Sequence of chain B:
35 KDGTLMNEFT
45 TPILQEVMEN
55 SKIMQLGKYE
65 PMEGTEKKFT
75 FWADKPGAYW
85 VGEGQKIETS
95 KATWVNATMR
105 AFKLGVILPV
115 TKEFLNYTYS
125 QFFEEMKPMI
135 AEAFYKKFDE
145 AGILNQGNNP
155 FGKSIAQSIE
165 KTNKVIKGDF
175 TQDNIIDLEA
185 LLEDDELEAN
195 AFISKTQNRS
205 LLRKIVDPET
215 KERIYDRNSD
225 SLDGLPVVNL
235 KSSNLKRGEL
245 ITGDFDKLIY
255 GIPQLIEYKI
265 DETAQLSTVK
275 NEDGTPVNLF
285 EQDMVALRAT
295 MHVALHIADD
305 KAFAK

The following describes two proteins that form a bound complex.

Sequence of chain A:
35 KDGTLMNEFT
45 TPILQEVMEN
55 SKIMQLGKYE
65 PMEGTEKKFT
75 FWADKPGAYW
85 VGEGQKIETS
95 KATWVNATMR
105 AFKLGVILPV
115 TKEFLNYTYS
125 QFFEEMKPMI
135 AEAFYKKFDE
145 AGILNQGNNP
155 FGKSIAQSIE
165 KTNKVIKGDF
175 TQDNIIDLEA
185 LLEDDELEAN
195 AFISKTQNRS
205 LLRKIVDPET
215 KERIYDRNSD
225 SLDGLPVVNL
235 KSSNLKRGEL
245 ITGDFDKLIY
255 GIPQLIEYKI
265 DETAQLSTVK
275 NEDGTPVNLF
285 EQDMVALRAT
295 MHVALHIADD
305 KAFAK

Interface contacts:
Residue E187 in chain B is in contact with residue T200 in chain A (closest heavy-atom distance 3.1 Å).
Residue E187 in chain B contacts residue Q201 in chain A (closest heavy-atom distance 3.1 Å).
Residue K79 in chain B contacts residue K141 in chain A (closest heavy-atom distance 2.4 Å).
Residue P80 in chain B contacts residue T102 in chain A (closest heavy-atom distance 2.9 Å).
Residue E187 in chain B interacts with residue L205 in chain A (closest heavy-atom distance 3.7 Å).
Residue A77 in chain B is in contact with residue A137 in chain A (closest heavy-atom distance 3.8 Å).
Residue K79 in chain B interacts with residue F138 in chain A (closest heavy-atom distance 3.5 Å).
Residue Y83 in chain B contacts residue M103 in chain A (closest heavy-atom distance 2.9 Å).
Residue T74 in chain B interacts with residue P46 in chain A (closest heavy-atom distance 2.0 Å).
Residue A184 in chain B is in contact with residue S204 in chain A (closest heavy-atom distance 3.0 Å).
Residue G81 in chain B interacts with residue K141 in chain A (closest heavy-atom distance 3.2 Å).
Residue V85 in chain B interacts with residue T102 in chain A (closest heavy-atom distance 2.5 Å).
Residue Y83 in chain B is in contact with residue A101 in chain A (closest heavy-atom distance 1.6 Å).
Residue Y83 in chain B contacts residue N100 in chain A (closest heavy-atom distance 1.8 Å).
Residue F73 in chain B interacts with residue T44 in chain A (closest heavy-atom distance 1.5 Å).
Residue V85 in chain B contacts residue R104 in chain A (closest heavy-atom distance 1.9 Å).
Residue W84 in chain B interacts with residue M103 in chain A (closest heavy-atom distance 2.8 Å).
Residue A82 in chain B is in contact with residue M103 in chain A (closest heavy-atom distance 3.1 Å).
Residue K72 in chain B contacts residue T44 in chain A (closest heavy-atom distance 2.3 Å).
Residue W84 in chain B is in contact with residue A101 in chain A (closest heavy-atom distance 3.5 Å).
Residue D78 in chain B interacts with residue F138 in chain A (closest heavy-atom distance 3.8 Å).
Residue P80 in chain B interacts with residue A137 in chain A (closest heavy-atom distance 3.1 Å).
Residue F75 in chain B interacts with residue T45 in chain A (closest heavy-atom distance 3.2 Å).
Residue D188 in chain B contacts residue S204 in chain A (closest heavy-atom distance 3.5 Å).
Residue F73 in chain B interacts with residue T45 in chain A (closest heavy-atom distance 2.0 Å).
Residue F73 in chain B interacts with residue P46 in chain A (closest heavy-atom distance 2.1 Å).
Residue A82 in chain B is in contact with residue A101 in chain A (closest heavy-atom distance 3.7 Å).
Residue D78 in chain B contacts residue K140 in chain A (closest heavy-atom distance 4.0 Å).
Residue T93 in chain B interacts with residue F43 in chain A (closest heavy-atom distance 3.1 Å).
Residue A82 in chain B interacts with residue T102 in chain A (closest heavy-atom distance 1.2 Å).
Residue G88 in chain B is in contact with residue F106 in chain A (closest heavy-atom distance 2.9 Å).
Residue D78 in chain B interacts with residue M133 in chain A (closest heavy-atom distance 3.2 Å).
Residue E187 in chain B is in contact with residue S204 in chain A (closest heavy-atom distance 0.5 Å).
Residue P80 in chain B interacts with residue F142 in chain A (closest heavy-atom distance 2.8 Å).
Residue D78 in chain B is in contact with residue I134 in chain A (closest heavy-atom distance 3.1 Å).
Residue E87 in chain B is in contact with residue A105 in chain A (closest heavy-atom distance 3.6 Å).
Residue Y83 in chain B contacts residue T102 in chain A (closest heavy-atom distance 1.1 Å).
Residue I180 in chain B interacts with residue K208 in chain A (closest heavy-atom distance 2.5 Å).
Residue G86 in chain B contacts residue A105 in chain A (closest heavy-atom distance 1.3 Å).
Residue E187 in chain B contacts residue R203 in chain A (closest heavy-atom distance 4.0 Å).
Residue P80 in chain B contacts residue F138 in chain A (closest heavy-atom distance 1.9 Å).
Residue G86 in chain B is in contact with residue F106 in chain A (closest heavy-atom distance 3.8 Å).
Residue E87 in chain B is in contact with residue F106 in chain A (closest heavy-atom distance 4.0 Å).
Residue P80 in chain B contacts residue K141 in chain A (closest heavy-atom distance 2.0 Å).
Residue G228 in chain B is in contact with residue D220 in chain A (closest heavy-atom distance 3.2 Å).
Residue G86 in chain B interacts with residue M103 in chain A (closest heavy-atom distance 1.7 Å).
Residue V85 in chain B contacts residue M103 in chain A (closest heavy-atom distance 2.1 Å).
Residue F75 in chain B interacts with residue P46 in chain A (closest heavy-atom distance 2.4 Å).
Residue E87 in chain B contacts residue R104 in chain A (closest heavy-atom distance 1.6 Å).
Residue T74 in chain B contacts residue T45 in chain A (closest heavy-atom distance 1.2 Å).
Residue T74 in chain B is in contact with residue T44 in chain A (closest heavy-atom distance 1.7 Å).
Residue W84 in chain B contacts residue T102 in chain A (closest heavy-atom distance 1.1 Å).
Residue T74 in chain B interacts with residue F43 in chain A (closest heavy-atom distance 4.1 Å).
Residue K72 in chain B interacts with residue F43 in chain A (closest heavy-atom distance 3.8 Å).
Residue D78 in chain B interacts with residue A137 in chain A (closest heavy-atom distance 1.2 Å).
Residue G88 in chain B is in contact with residue R104 in chain A (closest heavy-atom distance 3.9 Å).
Residue K79 in chain B interacts with residue A137 in chain A (closest heavy-atom distance 2.3 Å).
Residue G86 in chain B interacts with residue R104 in chain A (closest heavy-atom distance 0.5 Å).
Residue E183 in chain B contacts residue S204 in chain A (closest heavy-atom distance 3.7 Å).
Residue F75 in chain B is in contact with residue I47 in chain A (closest heavy-atom distance 4.0 Å).